Sequence of the first protein:
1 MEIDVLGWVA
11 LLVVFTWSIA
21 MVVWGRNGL

This data describes a binding interaction between two proteins.

Sequence of the second protein:
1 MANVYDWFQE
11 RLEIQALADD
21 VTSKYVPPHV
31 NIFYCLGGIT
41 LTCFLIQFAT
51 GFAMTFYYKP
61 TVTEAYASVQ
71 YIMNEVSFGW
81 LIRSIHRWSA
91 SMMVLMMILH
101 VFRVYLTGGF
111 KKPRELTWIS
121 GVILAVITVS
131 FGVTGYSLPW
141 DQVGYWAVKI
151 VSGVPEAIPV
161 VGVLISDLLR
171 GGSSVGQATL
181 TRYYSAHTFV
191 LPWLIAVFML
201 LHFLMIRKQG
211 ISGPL

Residue-level contacts at the interface:
Residue I32 in the second protein contacts residue L29 in the first protein (closest heavy-atom distance 4.9 Å).
Residue V30 in the second protein interacts with residue R26 in the first protein (closest heavy-atom distance 3.1 Å).
Residue I32 in the second protein contacts residue R26 in the first protein (closest heavy-atom distance 4.0 Å).
Residue I32 in the second protein is in contact with residue V22 in the first protein (closest heavy-atom distance 3.6 Å).
Residue I32 in the second protein is in contact with residue I19 in the first protein (closest heavy-atom distance 4.5 Å).
Residue N31 in the second protein is in contact with residue L29 in the first protein (closest heavy-atom distance 3.8 Å).
Residue N31 in the second protein interacts with residue R26 in the first protein (closest heavy-atom distance 3.7 Å).
Residue V26 in the second protein contacts residue R26 in the first protein (closest heavy-atom distance 4.0 Å).
Residue I32 in the second protein interacts with residue V23 in the first protein (closest heavy-atom distance 4.7 Å).